Sequence of the first protein:
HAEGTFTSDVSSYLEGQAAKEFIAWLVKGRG

Interface contacts:
Residue W336 in the second protein interacts with residue S8 in the first protein (closest heavy-atom distance 3.5 Å).
Residue W130 in the second protein interacts with residue I23 in the first protein (closest heavy-atom distance 4.0 Å).
Residue Y108 in the second protein interacts with residue V27 in the first protein (closest heavy-atom distance 3.9 Å).
Residue L162 in the second protein is in contact with residue V27 in the first protein (closest heavy-atom distance 3.6 Å).
Residue F420 in the second protein contacts residue F6 in the first protein (closest heavy-atom distance 4.2 Å).
Residue W345 in the second protein contacts residue T5 in the first protein (closest heavy-atom distance 4.0 Å).
Residue T337 in the second protein contacts residue S12 in the first protein (closest heavy-atom distance 2.5 Å).
Residue R338 in the second protein interacts with residue H1 in the first protein (closest heavy-atom distance 2.9 Å).
Residue K236 in the second protein contacts residue T7 in the first protein (closest heavy-atom distance 2.2 Å).
Residue Q250 in the second protein contacts residue W25 in the first protein (closest heavy-atom distance 3.2 Å).
Residue V233 in the second protein interacts with residue E3 in the first protein (closest heavy-atom distance 3.2 Å).
Residue D107 in the second protein interacts with residue L26 in the first protein (closest heavy-atom distance 3.1 Å).
Residue T74 in the second protein contacts residue A19 in the first protein (closest heavy-atom distance 3.9 Å).
Residue I348 in the second protein contacts residue H1 in the first protein (closest heavy-atom distance 3.2 Å).
Residue L71 in the second protein is in contact with residue E15 in the first protein (closest heavy-atom distance 2.5 Å).
Residue Y280 in the second protein interacts with residue A2 in the first protein (closest heavy-atom distance 3.3 Å).
Residue L181 in the second protein interacts with residue Y13 in the first protein (closest heavy-atom distance 3.5 Å).
Residue H251 in the second protein contacts residue W25 in the first protein (closest heavy-atom distance 3.2 Å).
Residue Q273 in the second protein interacts with residue H1 in the first protein (closest heavy-atom distance 3.6 Å).
Residue L427 in the second protein contacts residue F6 in the first protein (closest heavy-atom distance 3.5 Å).
Residue R229 in the second protein contacts residue E3 in the first protein (closest heavy-atom distance 3.7 Å).
Residue W345 in the second protein interacts with residue H1 in the first protein (closest heavy-atom distance 3.1 Å).
Residue M243 in the second protein contacts residue E15 in the first protein (closest heavy-atom distance 3.4 Å).
Residue V276 in the second protein contacts residue A2 in the first protein (closest heavy-atom distance 4.1 Å).
Residue S70 in the second protein contacts residue E15 in the first protein (closest heavy-atom distance 3.3 Å).
Residue L181 in the second protein contacts residue V10 in the first protein (closest heavy-atom distance 3.3 Å).
Residue M272 in the second protein contacts residue E3 in the first protein (closest heavy-atom distance 3.4 Å).
Residue V69 in the second protein contacts residue E15 in the first protein (closest heavy-atom distance 4.0 Å).
Residue L157 in the second protein is in contact with residue K28 in the first protein (closest heavy-atom distance 3.9 Å).
Residue E178 in the second protein interacts with residue Y13 in the first protein (closest heavy-atom distance 4.0 Å).
Residue V276 in the second protein is in contact with residue H1 in the first protein (closest heavy-atom distance 4.0 Å).
Residue R349 in the second protein interacts with residue H1 in the first protein (closest heavy-atom distance 3.1 Å).
Residue Y184 in the second protein interacts with residue F6 in the first protein (closest heavy-atom distance 4.2 Å).
Residue R160 in the second protein contacts residue V27 in the first protein (closest heavy-atom distance 4.4 Å).
Residue E167 in the second protein interacts with residue K20 in the first protein (closest heavy-atom distance 2.7 Å).
Residue T337 in the second protein is in contact with residue S8 in the first protein (closest heavy-atom distance 2.9 Å).
Residue L427 in the second protein interacts with residue A2 in the first protein (closest heavy-atom distance 3.2 Å).
Residue T74 in the second protein contacts residue F22 in the first protein (closest heavy-atom distance 4.0 Å).
Residue P129 in the second protein is in contact with residue I23 in the first protein (closest heavy-atom distance 4.4 Å).
Residue I352 in the second protein interacts with residue H1 in the first protein (closest heavy-atom distance 4.3 Å).
Residue M243 in the second protein is in contact with residue L14 in the first protein (closest heavy-atom distance 3.3 Å).
Residue E178 in the second protein interacts with residue Q17 in the first protein (closest heavy-atom distance 3.9 Å).
Residue L240 in the second protein is in contact with residue S11 in the first protein (closest heavy-atom distance 4.3 Å).
Residue R338 in the second protein is in contact with residue S8 in the first protein (closest heavy-atom distance 2.9 Å).
Residue W78 in the second protein is in contact with residue F22 in the first protein (closest heavy-atom distance 3.9 Å).
Residue V69 in the second protein contacts residue G16 in the first protein (closest heavy-atom distance 4.3 Å).
Residue N339 in the second protein contacts residue T5 in the first protein (closest heavy-atom distance 4.4 Å).
Residue L240 in the second protein interacts with residue L14 in the first protein (closest heavy-atom distance 3.7 Å).
Residue V276 in the second protein contacts residue E3 in the first protein (closest heavy-atom distance 4.3 Å).
Residue Y108 in the second protein interacts with residue L26 in the first protein (closest heavy-atom distance 3.4 Å).
Residue E177 in the second protein is in contact with residue Y13 in the first protein (closest heavy-atom distance 2.7 Å).
Residue W130 in the second protein is in contact with residue K20 in the first protein (closest heavy-atom distance 3.4 Å).
Residue R338 in the second protein interacts with residue T5 in the first protein (closest heavy-atom distance 2.3 Å).
Residue H251 in the second protein interacts with residue F22 in the first protein (closest heavy-atom distance 3.0 Å).
Residue W78 in the second protein contacts residue L26 in the first protein (closest heavy-atom distance 3.8 Å).
Residue F424 in the second protein is in contact with residue F6 in the first protein (closest heavy-atom distance 3.3 Å).
Residue L240 in the second protein is in contact with residue T7 in the first protein (closest heavy-atom distance 4.4 Å).
Residue W336 in the second protein is in contact with residue S11 in the first protein (closest heavy-atom distance 3.0 Å).
Residue Y244 in the second protein contacts residue L14 in the first protein (closest heavy-atom distance 4.2 Å).
Residue L427 in the second protein interacts with residue E3 in the first protein (closest heavy-atom distance 3.3 Å).

Sequence of the second protein:
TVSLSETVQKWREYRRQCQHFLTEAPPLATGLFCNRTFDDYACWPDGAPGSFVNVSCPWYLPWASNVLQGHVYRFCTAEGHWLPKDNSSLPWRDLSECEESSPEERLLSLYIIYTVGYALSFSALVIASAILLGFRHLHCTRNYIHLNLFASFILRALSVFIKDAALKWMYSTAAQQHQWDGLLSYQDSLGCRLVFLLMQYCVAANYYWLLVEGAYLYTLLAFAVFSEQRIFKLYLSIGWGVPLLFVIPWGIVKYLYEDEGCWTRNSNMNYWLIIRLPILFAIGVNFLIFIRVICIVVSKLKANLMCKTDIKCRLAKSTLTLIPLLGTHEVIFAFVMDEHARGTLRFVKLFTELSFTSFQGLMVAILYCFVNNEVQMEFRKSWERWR

The following describes two proteins that form a bound complex.